The following describes two proteins that form a bound complex.

Sequence of protein 1:
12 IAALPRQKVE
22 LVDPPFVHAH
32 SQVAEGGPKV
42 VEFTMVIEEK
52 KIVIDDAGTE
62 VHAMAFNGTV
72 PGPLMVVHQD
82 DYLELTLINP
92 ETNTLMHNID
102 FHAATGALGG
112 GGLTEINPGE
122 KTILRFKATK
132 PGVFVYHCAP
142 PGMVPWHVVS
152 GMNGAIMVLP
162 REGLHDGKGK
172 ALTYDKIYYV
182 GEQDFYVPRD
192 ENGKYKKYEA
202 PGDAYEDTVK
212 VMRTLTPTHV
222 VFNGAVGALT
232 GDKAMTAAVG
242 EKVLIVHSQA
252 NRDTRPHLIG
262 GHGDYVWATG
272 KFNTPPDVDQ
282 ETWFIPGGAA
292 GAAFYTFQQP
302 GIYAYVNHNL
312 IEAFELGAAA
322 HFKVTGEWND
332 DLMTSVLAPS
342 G

Sequence of protein 2:
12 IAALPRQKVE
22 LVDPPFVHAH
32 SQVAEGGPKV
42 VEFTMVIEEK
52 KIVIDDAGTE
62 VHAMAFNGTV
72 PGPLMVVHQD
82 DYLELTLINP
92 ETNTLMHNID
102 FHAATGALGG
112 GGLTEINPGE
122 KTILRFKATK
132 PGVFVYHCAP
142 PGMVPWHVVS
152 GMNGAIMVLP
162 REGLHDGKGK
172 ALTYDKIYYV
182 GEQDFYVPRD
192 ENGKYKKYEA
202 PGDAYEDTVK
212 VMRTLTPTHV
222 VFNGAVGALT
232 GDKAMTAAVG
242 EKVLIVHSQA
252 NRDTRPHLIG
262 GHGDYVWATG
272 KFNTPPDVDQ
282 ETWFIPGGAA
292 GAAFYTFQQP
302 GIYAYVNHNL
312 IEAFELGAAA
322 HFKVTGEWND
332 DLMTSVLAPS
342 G

Interface contacts:
Residue T106 in protein 2 is in contact with residue Q300 in protein 1 (closest heavy-atom distance 3.4 Å).
Residue P146 in protein 2 contacts residue L311 in protein 1 (closest heavy-atom distance 3.1 Å).
Residue K272 in protein 2 interacts with residue V279 in protein 1 (closest heavy-atom distance 3.4 Å).
Residue G110 in protein 2 contacts residue G261 in protein 1 (closest heavy-atom distance 3.4 Å).
Residue K272 in protein 2 interacts with residue D280 in protein 1 (closest heavy-atom distance 3.1 Å).
Residue N252 in protein 2 contacts residue H309 in protein 1 (closest heavy-atom distance 3.5 Å).
Residue N274 in protein 2 is in contact with residue D280 in protein 1 (closest heavy-atom distance 3.0 Å).
Residue K272 in protein 2 interacts with residue E282 in protein 1 (closest heavy-atom distance 2.9 Å).
Residue N252 in protein 2 is in contact with residue I312 in protein 1 (closest heavy-atom distance 3.5 Å).
Residue T270 in protein 2 interacts with residue Q281 in protein 1 (closest heavy-atom distance 3.1 Å).
Residue L109 in protein 2 interacts with residue I303 in protein 1 (closest heavy-atom distance 3.5 Å).
Residue G288 in protein 2 contacts residue T283 in protein 1 (closest heavy-atom distance 3.4 Å).
Residue T123 in protein 2 contacts residue L338 in protein 1 (closest heavy-atom distance 2.6 Å).
Residue I124 in protein 2 contacts residue L338 in protein 1 (closest heavy-atom distance 2.9 Å).
Residue R214 in protein 2 contacts residue E316 in protein 1 (closest heavy-atom distance 3.1 Å).
Residue D101 in protein 2 is in contact with residue I260 in protein 1 (closest heavy-atom distance 3.4 Å).
Residue H103 in protein 2 contacts residue H309 in protein 1 (closest heavy-atom distance 3.1 Å).
Residue R126 in protein 2 contacts residue D331 in protein 1 (closest heavy-atom distance 3.1 Å).
Residue G120 in protein 2 interacts with residue G342 in protein 1 (closest heavy-atom distance 3.4 Å).
Residue R126 in protein 2 is in contact with residue T335 in protein 1 (closest heavy-atom distance 3.0 Å).
Residue V210 in protein 2 is in contact with residue E316 in protein 1 (closest heavy-atom distance 3.3 Å).
Residue G289 in protein 2 interacts with residue H309 in protein 1 (closest heavy-atom distance 3.1 Å).
Residue E116 in protein 2 interacts with residue P340 in protein 1 (closest heavy-atom distance 3.2 Å).
Residue N252 in protein 2 contacts residue L311 in protein 1 (closest heavy-atom distance 2.7 Å).
Residue H103 in protein 2 is in contact with residue E282 in protein 1 (closest heavy-atom distance 2.9 Å).
Residue A108 in protein 2 contacts residue W329 in protein 1 (closest heavy-atom distance 3.5 Å).
Residue G289 in protein 2 interacts with residue T283 in protein 1 (closest heavy-atom distance 2.6 Å).
Residue A290 in protein 2 contacts residue E282 in protein 1 (closest heavy-atom distance 3.4 Å).
Residue V136 in protein 2 is in contact with residue E282 in protein 1 (closest heavy-atom distance 3.1 Å).
Residue K272 in protein 2 contacts residue Q281 in protein 1 (closest heavy-atom distance 3.3 Å).
Residue N252 in protein 2 is in contact with residue N310 in protein 1 (closest heavy-atom distance 3.1 Å).
Residue K128 in protein 2 contacts residue L333 in protein 1 (closest heavy-atom distance 2.8 Å).
Residue Y83 in protein 2 contacts residue D332 in protein 1 (closest heavy-atom distance 2.6 Å).
Residue A251 in protein 2 is in contact with residue H309 in protein 1 (closest heavy-atom distance 3.3 Å).
Residue H103 in protein 2 is in contact with residue H258 in protein 1 (closest heavy-atom distance 3.2 Å).
Residue V134 in protein 2 is in contact with residue E282 in protein 1 (closest heavy-atom distance 3.3 Å).
Residue M213 in protein 2 contacts residue I312 in protein 1 (closest heavy-atom distance 3.4 Å).
Residue T106 in protein 2 contacts residue H263 in protein 1 (closest heavy-atom distance 3.5 Å).
Residue K131 in protein 2 contacts residue D280 in protein 1 (closest heavy-atom distance 3.1 Å).
Residue K131 in protein 2 interacts with residue D265 in protein 1 (closest heavy-atom distance 2.9 Å).
Residue G288 in protein 2 contacts residue H309 in protein 1 (closest heavy-atom distance 3.3 Å).
Residue F127 in protein 2 is in contact with residue L333 in protein 1 (closest heavy-atom distance 3.0 Å).
Residue A291 in protein 2 is in contact with residue E282 in protein 1 (closest heavy-atom distance 3.0 Å).
Residue I124 in protein 2 is in contact with residue V337 in protein 1 (closest heavy-atom distance 2.9 Å).
Residue K131 in protein 2 contacts residue H263 in protein 1 (closest heavy-atom distance 3.5 Å).
Residue A105 in protein 2 is in contact with residue M334 in protein 1 (closest heavy-atom distance 3.4 Å).
Residue D254 in protein 2 is in contact with residue R256 in protein 1 (closest heavy-atom distance 2.8 Å).
Residue T275 in protein 2 interacts with residue V279 in protein 1 (closest heavy-atom distance 3.0 Å).
Residue K122 in protein 2 interacts with residue S341 in protein 1 (closest heavy-atom distance 2.8 Å).
Residue G107 in protein 2 is in contact with residue G261 in protein 1 (closest heavy-atom distance 2.8 Å).
Residue G288 in protein 2 interacts with residue R256 in protein 1 (closest heavy-atom distance 3.5 Å).
Residue E121 in protein 2 interacts with residue S341 in protein 1 (closest heavy-atom distance 3.0 Å).
Residue I12 in protein 2 is in contact with residue D332 in protein 1 (closest heavy-atom distance 3.3 Å).
Residue K122 in protein 2 contacts residue P340 in protein 1 (closest heavy-atom distance 3.5 Å).
Residue A105 in protein 2 contacts residue H263 in protein 1 (closest heavy-atom distance 3.4 Å).
Residue H103 in protein 2 is in contact with residue H263 in protein 1 (closest heavy-atom distance 2.6 Å).
Residue R126 in protein 2 contacts residue M334 in protein 1 (closest heavy-atom distance 3.3 Å).
Residue T106 in protein 2 interacts with residue G261 in protein 1 (closest heavy-atom distance 3.4 Å).
Residue L216 in protein 2 is in contact with residue R253 in protein 1 (closest heavy-atom distance 3.5 Å).
Residue G107 in protein 2 contacts residue M334 in protein 1 (closest heavy-atom distance 3.4 Å).